These two protein chains interact to form a complex.

Sequence of protein 2:
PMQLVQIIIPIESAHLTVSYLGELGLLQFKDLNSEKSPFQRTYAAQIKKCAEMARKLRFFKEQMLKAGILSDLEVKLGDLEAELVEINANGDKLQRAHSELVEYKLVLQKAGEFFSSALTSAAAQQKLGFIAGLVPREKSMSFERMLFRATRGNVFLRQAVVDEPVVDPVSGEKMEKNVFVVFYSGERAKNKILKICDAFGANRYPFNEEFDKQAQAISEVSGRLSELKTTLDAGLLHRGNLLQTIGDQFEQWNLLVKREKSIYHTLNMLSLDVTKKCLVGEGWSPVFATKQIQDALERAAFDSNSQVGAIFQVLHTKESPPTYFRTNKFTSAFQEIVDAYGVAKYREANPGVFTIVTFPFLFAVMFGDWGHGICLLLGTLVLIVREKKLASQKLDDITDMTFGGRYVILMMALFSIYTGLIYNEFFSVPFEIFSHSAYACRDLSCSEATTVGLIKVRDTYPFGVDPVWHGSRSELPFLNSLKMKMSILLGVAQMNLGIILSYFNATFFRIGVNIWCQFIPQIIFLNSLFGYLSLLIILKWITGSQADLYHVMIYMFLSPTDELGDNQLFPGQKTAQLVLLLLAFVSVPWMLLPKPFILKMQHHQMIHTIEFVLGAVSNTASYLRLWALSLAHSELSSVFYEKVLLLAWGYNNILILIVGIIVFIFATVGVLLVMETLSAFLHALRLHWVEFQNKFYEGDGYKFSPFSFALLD

Contacts between the two chains:
Residue R218 in protein 2 is in contact with residue R308 in protein 1 (closest heavy-atom distance 4.9 Å).
Residue R254 in protein 2 contacts residue A54 in protein 1 (closest heavy-atom distance 4.8 Å).
Residue G219 in protein 2 is in contact with residue L307 in protein 1 (closest heavy-atom distance 4.4 Å).
Residue G252 in protein 2 interacts with residue L49 in protein 1 (closest heavy-atom distance 3.4 Å).
Residue R254 in protein 2 contacts residue L53 in protein 1 (closest heavy-atom distance 3.2 Å).
Residue S251 in protein 2 interacts with residue L49 in protein 1 (closest heavy-atom distance 4.0 Å).
Residue E253 in protein 2 interacts with residue L49 in protein 1 (closest heavy-atom distance 4.7 Å).
Residue G252 in protein 2 contacts residue L53 in protein 1 (closest heavy-atom distance 3.7 Å).
Residue R215 in protein 2 interacts with residue L307 in protein 1 (closest heavy-atom distance 3.8 Å).
Residue G252 in protein 2 interacts with residue D50 in protein 1 (closest heavy-atom distance 4.6 Å).
Residue A255 in protein 2 is in contact with residue L53 in protein 1 (closest heavy-atom distance 4.1 Å).
Residue E253 in protein 2 contacts residue L53 in protein 1 (closest heavy-atom distance 3.4 Å).
Residue R254 in protein 2 contacts residue D57 in protein 1 (closest heavy-atom distance 4.0 Å).
Residue R218 in protein 2 contacts residue I306 in protein 1 (closest heavy-atom distance 4.9 Å).
Residue R218 in protein 2 interacts with residue L307 in protein 1 (closest heavy-atom distance 2.7 Å).

Sequence of protein 1:
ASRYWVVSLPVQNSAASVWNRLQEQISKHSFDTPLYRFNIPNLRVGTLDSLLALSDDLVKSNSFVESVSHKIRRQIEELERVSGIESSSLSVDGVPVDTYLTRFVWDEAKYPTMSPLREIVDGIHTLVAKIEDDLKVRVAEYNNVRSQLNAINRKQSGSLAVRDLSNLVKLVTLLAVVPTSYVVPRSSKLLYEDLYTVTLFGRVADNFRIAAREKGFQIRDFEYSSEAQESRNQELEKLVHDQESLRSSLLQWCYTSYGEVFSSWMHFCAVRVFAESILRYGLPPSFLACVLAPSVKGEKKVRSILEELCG